Sequence of protein 2:
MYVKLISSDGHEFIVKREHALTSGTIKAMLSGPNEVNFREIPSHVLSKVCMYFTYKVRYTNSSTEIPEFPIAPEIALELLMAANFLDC

Sequence of protein 1:
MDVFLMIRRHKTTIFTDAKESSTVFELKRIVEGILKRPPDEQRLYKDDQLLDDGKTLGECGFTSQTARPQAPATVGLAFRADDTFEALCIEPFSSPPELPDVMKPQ

Residue-level contacts at the interface:
Residue S95 in protein 1 contacts residue H52 in protein 2 (closest heavy-atom distance 3.8 Å).
Residue Q70 in protein 1 is in contact with residue F77 in protein 2 (closest heavy-atom distance 3.7 Å).
Residue S94 in protein 1 contacts residue H52 in protein 2 (closest heavy-atom distance 2.6 Å).
Residue I14 in protein 1 is in contact with residue I14 in protein 2 (closest heavy-atom distance 3.5 Å).
Residue P69 in protein 1 interacts with residue Y67 in protein 2 (closest heavy-atom distance 4.0 Å).
Residue Q70 in protein 1 contacts residue Y67 in protein 2 (closest heavy-atom distance 3.9 Å).
Residue T16 in protein 1 is in contact with residue Y2 in protein 2 (closest heavy-atom distance 3.6 Å).
Residue P69 in protein 1 interacts with residue R66 in protein 2 (closest heavy-atom distance 4.0 Å).
Residue F15 in protein 1 interacts with residue V15 in protein 2 (closest heavy-atom distance 3.7 Å).
Residue F93 in protein 1 interacts with residue S55 in protein 2 (closest heavy-atom distance 3.8 Å).
Residue T13 in protein 1 is in contact with residue I14 in protein 2 (closest heavy-atom distance 2.9 Å).
Residue Q70 in protein 1 is in contact with residue P75 in protein 2 (closest heavy-atom distance 3.6 Å).
Residue T13 in protein 1 is in contact with residue E12 in protein 2 (closest heavy-atom distance 2.9 Å).
Residue S94 in protein 1 interacts with residue P50 in protein 2 (closest heavy-atom distance 3.6 Å).
Residue P96 in protein 1 interacts with residue H52 in protein 2 (closest heavy-atom distance 3.5 Å).
Residue D17 in protein 1 interacts with residue K16 in protein 2 (closest heavy-atom distance 3.2 Å).
Residue T16 in protein 1 is in contact with residue K16 in protein 2 (closest heavy-atom distance 3.8 Å).
Residue K11 in protein 1 is in contact with residue D9 in protein 2 (closest heavy-atom distance 2.8 Å).
Residue F15 in protein 1 contacts residue F13 in protein 2 (closest heavy-atom distance 3.6 Å).
Residue M103 in protein 1 interacts with residue L85 in protein 2 (closest heavy-atom distance 3.7 Å).
Residue T12 in protein 1 is in contact with residue E12 in protein 2 (closest heavy-atom distance 3.5 Å).
Residue F93 in protein 1 contacts residue H11 in protein 2 (closest heavy-atom distance 3.7 Å).
Residue P92 in protein 1 contacts residue H11 in protein 2 (closest heavy-atom distance 3.0 Å).
Residue P69 in protein 1 interacts with residue Y63 in protein 2 (closest heavy-atom distance 3.7 Å).
Residue R68 in protein 1 interacts with residue Y67 in protein 2 (closest heavy-atom distance 3.3 Å).
Residue Q70 in protein 1 is in contact with residue Y63 in protein 2 (closest heavy-atom distance 3.7 Å).
Residue K11 in protein 1 contacts residue G10 in protein 2 (closest heavy-atom distance 4.1 Å).
Residue F93 in protein 1 interacts with residue S51 in protein 2 (closest heavy-atom distance 3.4 Å).
Residue P100 in protein 1 interacts with residue L85 in protein 2 (closest heavy-atom distance 4.0 Å).
Residue E91 in protein 1 contacts residue H11 in protein 2 (closest heavy-atom distance 3.2 Å).
Residue T12 in protein 1 interacts with residue I14 in protein 2 (closest heavy-atom distance 4.0 Å).
Residue P69 in protein 1 contacts residue M59 in protein 2 (closest heavy-atom distance 3.5 Å).
Residue R8 in protein 1 contacts residue H11 in protein 2 (closest heavy-atom distance 3.9 Å).
Residue F93 in protein 1 interacts with residue F13 in protein 2 (closest heavy-atom distance 3.6 Å).
Residue F15 in protein 1 contacts residue S55 in protein 2 (closest heavy-atom distance 3.8 Å).
Residue L99 in protein 1 contacts residue P81 in protein 2 (closest heavy-atom distance 3.4 Å).
Residue F4 in protein 1 is in contact with residue R66 in protein 2 (closest heavy-atom distance 3.8 Å).
Residue F15 in protein 1 contacts residue I14 in protein 2 (closest heavy-atom distance 2.9 Å).
Residue I34 in protein 1 interacts with residue I14 in protein 2 (closest heavy-atom distance 3.9 Å).
Residue Q70 in protein 1 contacts residue E76 in protein 2 (closest heavy-atom distance 4.0 Å).
Residue P69 in protein 1 contacts residue T62 in protein 2 (closest heavy-atom distance 2.6 Å).
Residue F15 in protein 1 interacts with residue C58 in protein 2 (closest heavy-atom distance 3.5 Å).
Residue Q70 in protein 1 contacts residue P78 in protein 2 (closest heavy-atom distance 3.5 Å).
Residue L99 in protein 1 contacts residue E82 in protein 2 (closest heavy-atom distance 3.8 Å).
Residue P96 in protein 1 contacts residue E86 in protein 2 (closest heavy-atom distance 3.7 Å).
Residue T13 in protein 1 interacts with residue F13 in protein 2 (closest heavy-atom distance 3.4 Å).
Residue I34 in protein 1 is in contact with residue Y2 in protein 2 (closest heavy-atom distance 3.7 Å).
Residue R68 in protein 1 is in contact with residue R66 in protein 2 (closest heavy-atom distance 3.8 Å).
Residue Q70 in protein 1 contacts residue M59 in protein 2 (closest heavy-atom distance 3.8 Å).
Residue S94 in protein 1 interacts with residue D9 in protein 2 (closest heavy-atom distance 3.8 Å).
Residue M103 in protein 1 interacts with residue P81 in protein 2 (closest heavy-atom distance 3.8 Å).
Residue M6 in protein 1 interacts with residue M59 in protein 2 (closest heavy-atom distance 3.9 Å).
Residue K11 in protein 1 interacts with residue H11 in protein 2 (closest heavy-atom distance 3.4 Å).
Residue S94 in protein 1 is in contact with residue S51 in protein 2 (closest heavy-atom distance 2.9 Å).
Residue K11 in protein 1 interacts with residue E12 in protein 2 (closest heavy-atom distance 2.8 Å).
Residue F15 in protein 1 is in contact with residue Y2 in protein 2 (closest heavy-atom distance 4.0 Å).
Residue F15 in protein 1 contacts residue M59 in protein 2 (closest heavy-atom distance 3.8 Å).
Residue P72 in protein 1 contacts residue M59 in protein 2 (closest heavy-atom distance 3.8 Å).
Residue P97 in protein 1 interacts with residue E86 in protein 2 (closest heavy-atom distance 3.6 Å).
Residue P96 in protein 1 interacts with residue E82 in protein 2 (closest heavy-atom distance 3.5 Å).

This data describes a binding interaction between two proteins.